The following describes two proteins that form a bound complex.

Sequence of chain A:
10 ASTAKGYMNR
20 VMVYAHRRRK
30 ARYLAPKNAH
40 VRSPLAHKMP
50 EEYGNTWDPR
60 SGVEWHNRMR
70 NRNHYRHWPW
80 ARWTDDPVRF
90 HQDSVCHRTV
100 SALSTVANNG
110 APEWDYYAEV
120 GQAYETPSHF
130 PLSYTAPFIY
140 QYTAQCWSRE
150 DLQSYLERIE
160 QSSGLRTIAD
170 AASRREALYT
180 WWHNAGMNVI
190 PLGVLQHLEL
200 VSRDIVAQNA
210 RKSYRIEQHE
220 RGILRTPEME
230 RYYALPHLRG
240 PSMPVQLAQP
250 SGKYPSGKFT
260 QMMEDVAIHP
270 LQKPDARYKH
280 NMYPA

Contacts between the two chains:
Residue D202 in chain B is in contact with residue Y282 in chain A (closest heavy-atom distance 4.0 Å).
Residue K198 in chain B interacts with residue H279 in chain A (closest heavy-atom distance 4.0 Å).
Residue R205 in chain B interacts with residue Y282 in chain A (closest heavy-atom distance 3.5 Å).
Residue R206 in chain B is in contact with residue Y282 in chain A (closest heavy-atom distance 3.4 Å).
Residue G193 in chain B is in contact with residue A284 in chain A (closest heavy-atom distance 4.3 Å).
Residue R205 in chain B contacts residue A284 in chain A (closest heavy-atom distance 4.5 Å).
Residue S209 in chain B contacts residue Y282 in chain A (closest heavy-atom distance 4.9 Å).
Residue K251 in chain B contacts residue H279 in chain A (closest heavy-atom distance 4.4 Å).
Residue H194 in chain B interacts with residue A284 in chain A (closest heavy-atom distance 4.3 Å).
Residue K198 in chain B interacts with residue A284 in chain A (closest heavy-atom distance 3.1 Å).
Residue H194 in chain B interacts with residue H279 in chain A (closest heavy-atom distance 3.0 Å).
Residue K198 in chain B is in contact with residue Y282 in chain A (closest heavy-atom distance 4.1 Å).

Sequence of chain B:
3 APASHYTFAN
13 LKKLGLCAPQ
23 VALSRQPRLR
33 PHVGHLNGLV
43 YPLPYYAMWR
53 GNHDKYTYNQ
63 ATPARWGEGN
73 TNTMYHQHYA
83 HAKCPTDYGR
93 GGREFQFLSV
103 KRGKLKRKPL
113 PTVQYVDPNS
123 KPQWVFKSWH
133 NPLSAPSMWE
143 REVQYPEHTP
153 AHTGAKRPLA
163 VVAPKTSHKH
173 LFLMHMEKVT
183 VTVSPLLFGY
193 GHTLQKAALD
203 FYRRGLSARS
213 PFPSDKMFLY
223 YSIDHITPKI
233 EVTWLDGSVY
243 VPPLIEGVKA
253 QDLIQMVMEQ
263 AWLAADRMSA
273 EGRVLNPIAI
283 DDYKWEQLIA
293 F